These two protein chains interact to form a complex.

Sequence of chain A:
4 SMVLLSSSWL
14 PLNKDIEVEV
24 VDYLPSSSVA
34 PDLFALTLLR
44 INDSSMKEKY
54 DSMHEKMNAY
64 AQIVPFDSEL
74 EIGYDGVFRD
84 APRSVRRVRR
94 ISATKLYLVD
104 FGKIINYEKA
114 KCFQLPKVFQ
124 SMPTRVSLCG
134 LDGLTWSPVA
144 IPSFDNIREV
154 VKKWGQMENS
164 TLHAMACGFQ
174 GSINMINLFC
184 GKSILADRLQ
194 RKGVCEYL

Interface contacts:
Residue I150 in chain A is in contact with residue A19 in chain B (closest heavy-atom distance 4.1 Å).
Residue R191 in chain A is in contact with residue S10 in chain B (closest heavy-atom distance 4.4 Å).
Residue L192 in chain A contacts residue L20 in chain B (closest heavy-atom distance 5.0 Å).
Residue V153 in chain A is in contact with residue L15 in chain B (closest heavy-atom distance 3.6 Å).
Residue S186 in chain A interacts with residue L12 in chain B (closest heavy-atom distance 4.1 Å).
Residue V153 in chain A is in contact with residue A19 in chain B (closest heavy-atom distance 3.6 Å).
Residue K156 in chain A interacts with residue L15 in chain B (closest heavy-atom distance 4.3 Å).
Residue S146 in chain A interacts with residue A19 in chain B (closest heavy-atom distance 4.5 Å).
Residue K195 in chain A interacts with residue E9 in chain B (closest heavy-atom distance 4.1 Å).
Residue V153 in chain A contacts residue L16 in chain B (closest heavy-atom distance 4.0 Å).
Residue I187 in chain A is in contact with residue L12 in chain B (closest heavy-atom distance 4.9 Å).
Residue R191 in chain A interacts with residue D13 in chain B (closest heavy-atom distance 2.8 Å).
Residue L192 in chain A contacts residue L16 in chain B (closest heavy-atom distance 3.5 Å).
Residue M160 in chain A contacts residue L15 in chain B (closest heavy-atom distance 3.6 Å).
Residue K195 in chain A contacts residue L16 in chain B (closest heavy-atom distance 4.7 Å).
Residue L188 in chain A interacts with residue L16 in chain B (closest heavy-atom distance 4.6 Å).
Residue I150 in chain A interacts with residue L16 in chain B (closest heavy-atom distance 4.2 Å).
Residue W157 in chain A is in contact with residue L12 in chain B (closest heavy-atom distance 3.5 Å).
Residue A143 in chain A contacts residue L20 in chain B (closest heavy-atom distance 4.9 Å).
Residue M160 in chain A interacts with residue L11 in chain B (closest heavy-atom distance 4.4 Å).
Residue V197 in chain A interacts with residue L20 in chain B (closest heavy-atom distance 3.4 Å).
Residue W157 in chain A is in contact with residue L15 in chain B (closest heavy-atom distance 4.2 Å).
Residue N149 in chain A interacts with residue A19 in chain B (closest heavy-atom distance 3.6 Å).
Residue R191 in chain A interacts with residue L12 in chain B (closest heavy-atom distance 3.7 Å).
Residue I150 in chain A interacts with residue L20 in chain B (closest heavy-atom distance 3.8 Å).
Residue K195 in chain A interacts with residue G17 in chain B (closest heavy-atom distance 4.4 Å).
Residue S146 in chain A contacts residue L20 in chain B (closest heavy-atom distance 4.0 Å).
Residue R191 in chain A interacts with residue L16 in chain B (closest heavy-atom distance 3.8 Å).
Residue L188 in chain A is in contact with residue L12 in chain B (closest heavy-atom distance 4.0 Å).
Residue S186 in chain A is in contact with residue S10 in chain B (closest heavy-atom distance 4.8 Å).
Residue E161 in chain A contacts residue L12 in chain B (closest heavy-atom distance 4.6 Å).
Residue K195 in chain A is in contact with residue D13 in chain B (closest heavy-atom distance 4.0 Å).
Residue E161 in chain A interacts with residue L11 in chain B (closest heavy-atom distance 4.5 Å).

Sequence of chain B:
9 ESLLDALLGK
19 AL